The following describes two proteins that form a bound complex.

Sequence of protein 2:
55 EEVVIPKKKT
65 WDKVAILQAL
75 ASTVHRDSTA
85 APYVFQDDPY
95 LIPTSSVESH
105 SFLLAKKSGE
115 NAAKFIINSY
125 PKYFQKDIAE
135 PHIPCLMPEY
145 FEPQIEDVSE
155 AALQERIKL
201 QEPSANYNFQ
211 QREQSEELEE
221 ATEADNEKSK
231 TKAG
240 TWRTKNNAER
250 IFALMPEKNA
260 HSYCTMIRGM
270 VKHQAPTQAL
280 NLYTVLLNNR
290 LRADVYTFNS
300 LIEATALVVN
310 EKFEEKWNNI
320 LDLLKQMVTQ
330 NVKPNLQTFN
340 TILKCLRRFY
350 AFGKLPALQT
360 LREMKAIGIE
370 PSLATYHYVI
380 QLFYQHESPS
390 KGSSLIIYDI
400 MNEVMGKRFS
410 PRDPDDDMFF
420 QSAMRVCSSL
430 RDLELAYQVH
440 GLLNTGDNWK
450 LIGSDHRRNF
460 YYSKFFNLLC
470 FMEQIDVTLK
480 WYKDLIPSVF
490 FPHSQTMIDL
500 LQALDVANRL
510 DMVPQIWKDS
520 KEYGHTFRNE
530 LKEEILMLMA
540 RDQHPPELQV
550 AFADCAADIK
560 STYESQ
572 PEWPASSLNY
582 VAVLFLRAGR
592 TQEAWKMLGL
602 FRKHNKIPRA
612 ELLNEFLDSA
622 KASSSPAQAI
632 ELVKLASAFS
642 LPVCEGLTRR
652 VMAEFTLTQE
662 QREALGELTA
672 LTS

Interface contacts:
Residue K449 in protein 2 interacts with residue V281 in protein 1 (closest heavy-atom distance 3.5 Å).
Residue K67 in protein 2 contacts residue E304 in protein 1 (closest heavy-atom distance 3.4 Å).
Residue N447 in protein 2 is in contact with residue R284 in protein 1 (closest heavy-atom distance 4.4 Å).
Residue L71 in protein 2 is in contact with residue I294 in protein 1 (closest heavy-atom distance 3.8 Å).
Residue I137 in protein 2 interacts with residue K301 in protein 1 (closest heavy-atom distance 3.5 Å).
Residue C263 in protein 2 contacts residue W270 in protein 1 (closest heavy-atom distance 3.9 Å).
Residue W448 in protein 2 is in contact with residue E291 in protein 1 (closest heavy-atom distance 3.4 Å).
Residue K232 in protein 2 interacts with residue E273 in protein 1 (closest heavy-atom distance 3.1 Å).
Residue V68 in protein 2 interacts with residue I294 in protein 1 (closest heavy-atom distance 3.7 Å).
Residue L71 in protein 2 is in contact with residue F290 in protein 1 (closest heavy-atom distance 4.1 Å).
Residue C139 in protein 2 contacts residue K301 in protein 1 (closest heavy-atom distance 3.6 Å).
Residue L71 in protein 2 contacts residue T297 in protein 1 (closest heavy-atom distance 4.1 Å).
Residue P410 in protein 2 contacts residue L278 in protein 1 (closest heavy-atom distance 3.4 Å).
Residue K271 in protein 2 interacts with residue W270 in protein 1 (closest heavy-atom distance 3.5 Å).
Residue P413 in protein 2 interacts with residue V281 in protein 1 (closest heavy-atom distance 4.2 Å).
Residue R411 in protein 2 contacts residue F274 in protein 1 (closest heavy-atom distance 4.5 Å).
Residue P410 in protein 2 interacts with residue T282 in protein 1 (closest heavy-atom distance 4.2 Å).
Residue K228 in protein 2 is in contact with residue W270 in protein 1 (closest heavy-atom distance 4.3 Å).
Residue Y87 in protein 2 interacts with residue Q287 in protein 1 (closest heavy-atom distance 3.8 Å).
Residue V68 in protein 2 interacts with residue K298 in protein 1 (closest heavy-atom distance 3.5 Å).
Residue A75 in protein 2 is in contact with residue F290 in protein 1 (closest heavy-atom distance 3.7 Å).
Residue L107 in protein 2 interacts with residue P285 in protein 1 (closest heavy-atom distance 4.3 Å).
Residue L71 in protein 2 interacts with residue M293 in protein 1 (closest heavy-atom distance 3.5 Å).
Residue W448 in protein 2 contacts residue Q287 in protein 1 (closest heavy-atom distance 3.3 Å).
Residue R457 in protein 2 interacts with residue R284 in protein 1 (closest heavy-atom distance 3.0 Å).
Residue D416 in protein 2 contacts residue V281 in protein 1 (closest heavy-atom distance 3.1 Å).
Residue K67 in protein 2 interacts with residue T297 in protein 1 (closest heavy-atom distance 3.5 Å).
Residue Q336 in protein 2 contacts residue F274 in protein 1 (closest heavy-atom distance 3.2 Å).
Residue K232 in protein 2 is in contact with residue L269 in protein 1 (closest heavy-atom distance 4.1 Å).
Residue V68 in protein 2 interacts with residue T297 in protein 1 (closest heavy-atom distance 3.8 Å).
Residue P135 in protein 2 is in contact with residue W303 in protein 1 (closest heavy-atom distance 3.6 Å).
Residue T264 in protein 2 is in contact with residue W270 in protein 1 (closest heavy-atom distance 4.6 Å).
Residue D412 in protein 2 contacts residue F274 in protein 1 (closest heavy-atom distance 4.6 Å).
Residue K449 in protein 2 is in contact with residue R284 in protein 1 (closest heavy-atom distance 4.6 Å).
Residue Q72 in protein 2 is in contact with residue K298 in protein 1 (closest heavy-atom distance 3.7 Å).
Residue I451 in protein 2 interacts with residue R284 in protein 1 (closest heavy-atom distance 3.3 Å).
Residue L140 in protein 2 is in contact with residue K301 in protein 1 (closest heavy-atom distance 3.0 Å).
Residue D412 in protein 2 interacts with residue L278 in protein 1 (closest heavy-atom distance 4.0 Å).
Residue Y87 in protein 2 contacts residue G289 in protein 1 (closest heavy-atom distance 3.4 Å).
Residue T231 in protein 2 contacts residue W270 in protein 1 (closest heavy-atom distance 3.6 Å).
Residue K449 in protein 2 contacts residue T282 in protein 1 (closest heavy-atom distance 3.2 Å).
Residue R457 in protein 2 contacts residue Q287 in protein 1 (closest heavy-atom distance 4.6 Å).
Residue K67 in protein 2 interacts with residue K298 in protein 1 (closest heavy-atom distance 3.8 Å).
Residue W448 in protein 2 interacts with residue R284 in protein 1 (closest heavy-atom distance 3.0 Å).
Residue Y87 in protein 2 interacts with residue E292 in protein 1 (closest heavy-atom distance 4.0 Å).
Residue S229 in protein 2 is in contact with residue L269 in protein 1 (closest heavy-atom distance 4.4 Å).
Residue R411 in protein 2 is in contact with residue L278 in protein 1 (closest heavy-atom distance 3.2 Å).
Residue V88 in protein 2 contacts residue P285 in protein 1 (closest heavy-atom distance 3.5 Å).
Residue R267 in protein 2 is in contact with residue W270 in protein 1 (closest heavy-atom distance 3.4 Å).
Residue K228 in protein 2 interacts with residue L269 in protein 1 (closest heavy-atom distance 3.5 Å).
Residue L74 in protein 2 contacts residue F290 in protein 1 (closest heavy-atom distance 3.9 Å).
Residue Y87 in protein 2 contacts residue F286 in protein 1 (closest heavy-atom distance 3.6 Å).
Residue V78 in protein 2 is in contact with residue F290 in protein 1 (closest heavy-atom distance 4.0 Å).
Residue C139 in protein 2 is in contact with residue E299 in protein 1 (closest heavy-atom distance 3.2 Å).
Residue Q72 in protein 2 interacts with residue I294 in protein 1 (closest heavy-atom distance 3.5 Å).
Residue Y87 in protein 2 interacts with residue N288 in protein 1 (closest heavy-atom distance 3.6 Å).
Residue V88 in protein 2 interacts with residue F286 in protein 1 (closest heavy-atom distance 3.5 Å).
Residue V78 in protein 2 is in contact with residue N288 in protein 1 (closest heavy-atom distance 4.4 Å).
Residue P413 in protein 2 is in contact with residue F274 in protein 1 (closest heavy-atom distance 3.6 Å).
Residue I137 in protein 2 is in contact with residue G300 in protein 1 (closest heavy-atom distance 3.2 Å).

Sequence of protein 1:
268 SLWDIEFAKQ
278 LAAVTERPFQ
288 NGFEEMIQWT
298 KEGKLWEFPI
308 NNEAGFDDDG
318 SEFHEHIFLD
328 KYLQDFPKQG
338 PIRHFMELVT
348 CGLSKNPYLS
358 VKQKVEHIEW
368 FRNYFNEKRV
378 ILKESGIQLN